The following describes two proteins that form a bound complex.

Interface contacts:
Residue Y124 in the first protein interacts with residue A54 in the second protein (closest heavy-atom distance 3.1 Å).
Residue P113 in the first protein contacts residue R62 in the second protein (closest heavy-atom distance 4.3 Å).
Residue Y172 in the first protein interacts with residue I58 in the second protein (closest heavy-atom distance 3.4 Å).
Residue L171 in the first protein contacts residue A54 in the second protein (closest heavy-atom distance 4.0 Å).
Residue Y117 in the first protein is in contact with residue Y61 in the second protein (closest heavy-atom distance 3.2 Å).
Residue K119 in the first protein interacts with residue R64 in the second protein (closest heavy-atom distance 3.9 Å).
Residue Q120 in the first protein contacts residue Y61 in the second protein (closest heavy-atom distance 3.1 Å).
Residue H114 in the first protein contacts residue I58 in the second protein (closest heavy-atom distance 4.6 Å).
Residue Y169 in the first protein contacts residue A54 in the second protein (closest heavy-atom distance 4.4 Å).
Residue Y124 in the first protein interacts with residue F57 in the second protein (closest heavy-atom distance 3.5 Å).
Residue Q120 in the first protein interacts with residue R64 in the second protein (closest heavy-atom distance 4.2 Å).
Residue Y172 in the first protein interacts with residue N59 in the second protein (closest heavy-atom distance 4.4 Å).
Residue Y124 in the first protein interacts with residue R53 in the second protein (closest heavy-atom distance 3.8 Å).
Residue P113 in the first protein is in contact with residue I58 in the second protein (closest heavy-atom distance 4.3 Å).
Residue Y124 in the first protein is in contact with residue K52 in the second protein (closest heavy-atom distance 3.6 Å).
Residue Y172 in the first protein interacts with residue E55 in the second protein (closest heavy-atom distance 4.8 Å).
Residue Y124 in the first protein is in contact with residue F51 in the second protein (closest heavy-atom distance 3.8 Å).
Residue H114 in the first protein is in contact with residue R62 in the second protein (closest heavy-atom distance 2.5 Å).
Residue Q127 in the first protein is in contact with residue F51 in the second protein (closest heavy-atom distance 3.1 Å).
Residue G115 in the first protein is in contact with residue Y61 in the second protein (closest heavy-atom distance 3.3 Å).
Residue L171 in the first protein is in contact with residue I58 in the second protein (closest heavy-atom distance 3.7 Å).
Residue Y172 in the first protein contacts residue R62 in the second protein (closest heavy-atom distance 3.1 Å).
Residue L171 in the first protein interacts with residue E55 in the second protein (closest heavy-atom distance 4.3 Å).
Residue Q120 in the first protein contacts residue F57 in the second protein (closest heavy-atom distance 3.5 Å).
Residue Q127 in the first protein is in contact with residue K52 in the second protein (closest heavy-atom distance 3.0 Å).
Residue F116 in the first protein interacts with residue F57 in the second protein (closest heavy-atom distance 4.8 Å).
Residue F116 in the first protein interacts with residue I58 in the second protein (closest heavy-atom distance 3.5 Å).
Residue F116 in the first protein interacts with residue A54 in the second protein (closest heavy-atom distance 4.0 Å).
Residue Y169 in the first protein is in contact with residue R53 in the second protein (closest heavy-atom distance 4.5 Å).
Residue F128 in the first protein is in contact with residue F51 in the second protein (closest heavy-atom distance 3.5 Å).
Residue M123 in the first protein contacts residue F57 in the second protein (closest heavy-atom distance 3.4 Å).
Residue Y169 in the first protein is in contact with residue E55 in the second protein (closest heavy-atom distance 4.8 Å).
Residue G115 in the first protein interacts with residue F57 in the second protein (closest heavy-atom distance 5.0 Å).
Residue G115 in the first protein is in contact with residue R62 in the second protein (closest heavy-atom distance 4.7 Å).
Residue H114 in the first protein is in contact with residue Y61 in the second protein (closest heavy-atom distance 4.3 Å).
Residue Q127 in the first protein is in contact with residue F57 in the second protein (closest heavy-atom distance 3.4 Å).
Residue Q120 in the first protein contacts residue I58 in the second protein (closest heavy-atom distance 4.5 Å).
Residue G115 in the first protein contacts residue I58 in the second protein (closest heavy-atom distance 3.8 Å).

Sequence of the first protein:
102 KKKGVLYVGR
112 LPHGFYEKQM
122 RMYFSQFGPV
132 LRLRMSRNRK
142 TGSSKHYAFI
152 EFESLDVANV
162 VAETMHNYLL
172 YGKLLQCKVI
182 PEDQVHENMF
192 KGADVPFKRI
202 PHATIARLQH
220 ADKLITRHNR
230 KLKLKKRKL

Sequence of the second protein:
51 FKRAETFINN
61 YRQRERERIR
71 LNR